Sequence of chain B:
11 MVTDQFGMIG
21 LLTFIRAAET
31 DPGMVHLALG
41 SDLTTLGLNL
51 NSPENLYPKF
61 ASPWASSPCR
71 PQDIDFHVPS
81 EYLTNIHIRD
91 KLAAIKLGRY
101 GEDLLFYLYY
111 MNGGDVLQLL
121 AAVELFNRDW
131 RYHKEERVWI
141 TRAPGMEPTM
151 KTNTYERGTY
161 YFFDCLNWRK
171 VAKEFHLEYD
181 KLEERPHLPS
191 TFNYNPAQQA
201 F

Sequence of chain A:
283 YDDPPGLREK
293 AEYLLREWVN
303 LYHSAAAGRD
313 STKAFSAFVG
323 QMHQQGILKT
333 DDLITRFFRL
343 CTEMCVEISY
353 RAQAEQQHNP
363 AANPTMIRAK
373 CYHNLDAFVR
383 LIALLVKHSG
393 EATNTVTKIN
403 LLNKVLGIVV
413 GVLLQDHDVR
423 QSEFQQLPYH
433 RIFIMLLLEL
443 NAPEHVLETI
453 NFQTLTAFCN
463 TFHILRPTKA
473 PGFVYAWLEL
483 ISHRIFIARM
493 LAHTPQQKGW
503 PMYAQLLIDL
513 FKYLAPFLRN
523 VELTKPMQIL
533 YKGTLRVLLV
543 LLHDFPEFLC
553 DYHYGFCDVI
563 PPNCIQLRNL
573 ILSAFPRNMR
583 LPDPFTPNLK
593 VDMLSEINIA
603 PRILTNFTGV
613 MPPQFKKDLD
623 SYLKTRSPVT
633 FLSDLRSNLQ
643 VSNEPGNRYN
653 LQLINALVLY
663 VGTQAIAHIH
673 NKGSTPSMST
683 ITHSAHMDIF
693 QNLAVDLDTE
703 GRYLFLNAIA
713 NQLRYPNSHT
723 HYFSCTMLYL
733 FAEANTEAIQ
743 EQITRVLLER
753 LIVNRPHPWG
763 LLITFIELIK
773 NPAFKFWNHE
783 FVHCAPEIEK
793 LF

These two protein chains interact to form a complex.

Interface contacts:
Residue R486 in chain A contacts residue C69 in chain B (closest heavy-atom distance 3.5 Å).
Residue S484 in chain A interacts with residue P63 in chain B (closest heavy-atom distance 3.1 Å).
Residue E789 in chain A is in contact with residue R26 in chain B (closest heavy-atom distance 3.1 Å).
Residue E481 in chain A contacts residue W64 in chain B (closest heavy-atom distance 2.5 Å).
Residue H545 in chain A contacts residue L56 in chain B (closest heavy-atom distance 3.7 Å).
Residue D546 in chain A contacts residue L56 in chain B (closest heavy-atom distance 3.3 Å).
Residue I531 in chain A is in contact with residue Q198 in chain B (closest heavy-atom distance 3.1 Å).
Residue R747 in chain A is in contact with residue L21 in chain B (closest heavy-atom distance 3.5 Å).
Residue L480 in chain A contacts residue W64 in chain B (closest heavy-atom distance 3.6 Å).
Residue N756 in chain A is in contact with residue G40 in chain B (closest heavy-atom distance 3.1 Å).
Residue E743 in chain A contacts residue M18 in chain B (closest heavy-atom distance 3.5 Å).
Residue R747 in chain A interacts with residue F16 in chain B (closest heavy-atom distance 3.2 Å).
Residue R757 in chain A interacts with residue L43 in chain B (closest heavy-atom distance 3.5 Å).
Residue E743 in chain A is in contact with residue M11 in chain B (closest heavy-atom distance 3.3 Å).
Residue H545 in chain A interacts with residue S52 in chain B (closest heavy-atom distance 3.1 Å).
Residue Q530 in chain A is in contact with residue F201 in chain B (closest heavy-atom distance 3.6 Å).
Residue Q358 in chain A interacts with residue N193 in chain B (closest heavy-atom distance 3.4 Å).
Residue R486 in chain A interacts with residue P58 in chain B (closest heavy-atom distance 3.2 Å).
Residue V542 in chain A contacts residue L48 in chain B (closest heavy-atom distance 3.7 Å).
Residue S484 in chain A interacts with residue F60 in chain B (closest heavy-atom distance 3.1 Å).
Residue I531 in chain A is in contact with residue A197 in chain B (closest heavy-atom distance 3.6 Å).
Residue E743 in chain A interacts with residue V12 in chain B (closest heavy-atom distance 2.9 Å).
Residue V542 in chain A interacts with residue F60 in chain B (closest heavy-atom distance 3.5 Å).
Residue V755 in chain A contacts residue A38 in chain B (closest heavy-atom distance 3.2 Å).
Residue R486 in chain A contacts residue Y57 in chain B (closest heavy-atom distance 3.1 Å).
Residue K534 in chain A contacts residue A200 in chain B (closest heavy-atom distance 3.5 Å).
Residue L750 in chain A contacts residue M18 in chain B (closest heavy-atom distance 3.6 Å).
Residue R538 in chain A is in contact with residue A65 in chain B (closest heavy-atom distance 3.2 Å).
Residue E743 in chain A contacts residue G17 in chain B (closest heavy-atom distance 3.6 Å).
Residue R486 in chain A contacts residue D73 in chain B (closest heavy-atom distance 3.5 Å).
Residue V523 in chain A contacts residue H36 in chain B (closest heavy-atom distance 3.2 Å).
Residue I790 in chain A interacts with residue L22 in chain B (closest heavy-atom distance 3.7 Å).
Residue N756 in chain A interacts with residue L39 in chain B (closest heavy-atom distance 2.9 Å).
Residue Y705 in chain A contacts residue F16 in chain B (closest heavy-atom distance 3.5 Å).
Residue T701 in chain A contacts residue D14 in chain B (closest heavy-atom distance 2.9 Å).
Residue H545 in chain A interacts with residue L50 in chain B (closest heavy-atom distance 3.2 Å).
Residue R538 in chain A is in contact with residue P63 in chain B (closest heavy-atom distance 3.2 Å).
Residue L520 in chain A contacts residue L37 in chain B (closest heavy-atom distance 3.6 Å).
Residue N565 in chain A is in contact with residue L37 in chain B (closest heavy-atom distance 3.4 Å).
Residue G535 in chain A is in contact with residue P63 in chain B (closest heavy-atom distance 3.2 Å).
Residue I531 in chain A contacts residue F201 in chain B (closest heavy-atom distance 3.6 Å).
Residue Q568 in chain A interacts with residue S41 in chain B (closest heavy-atom distance 2.6 Å).
Residue R486 in chain A contacts residue F60 in chain B (closest heavy-atom distance 3.6 Å).
Residue H545 in chain A contacts residue E54 in chain B (closest heavy-atom distance 3.5 Å).
Residue V542 in chain A is in contact with residue Y57 in chain B (closest heavy-atom distance 3.7 Å).
Residue V755 in chain A contacts residue L39 in chain B (closest heavy-atom distance 3.2 Å).
Residue I531 in chain A is in contact with residue W64 in chain B (closest heavy-atom distance 3.4 Å).
Residue I790 in chain A is in contact with residue M18 in chain B (closest heavy-atom distance 3.6 Å).
Residue K534 in chain A contacts residue F201 in chain B (closest heavy-atom distance 3.4 Å).
Residue Q744 in chain A contacts residue F16 in chain B (closest heavy-atom distance 2.8 Å).
Residue T701 in chain A is in contact with residue F16 in chain B (closest heavy-atom distance 3.4 Å).
Residue V523 in chain A contacts residue M34 in chain B (closest heavy-atom distance 3.6 Å).
Residue E782 in chain A contacts residue M11 in chain B (closest heavy-atom distance 3.2 Å).
Residue L520 in chain A is in contact with residue H36 in chain B (closest heavy-atom distance 3.3 Å).
Residue D546 in chain A contacts residue N55 in chain B (closest heavy-atom distance 3.3 Å).
Residue N522 in chain A is in contact with residue H36 in chain B (closest heavy-atom distance 3.5 Å).
Residue R747 in chain A contacts residue Q15 in chain B (closest heavy-atom distance 3.0 Å).
Residue D546 in chain A is in contact with residue Y57 in chain B (closest heavy-atom distance 3.1 Å).
Residue R747 in chain A interacts with residue G17 in chain B (closest heavy-atom distance 2.6 Å).
Residue A490 in chain A interacts with residue Y57 in chain B (closest heavy-atom distance 3.6 Å).